Sequence of the second protein:
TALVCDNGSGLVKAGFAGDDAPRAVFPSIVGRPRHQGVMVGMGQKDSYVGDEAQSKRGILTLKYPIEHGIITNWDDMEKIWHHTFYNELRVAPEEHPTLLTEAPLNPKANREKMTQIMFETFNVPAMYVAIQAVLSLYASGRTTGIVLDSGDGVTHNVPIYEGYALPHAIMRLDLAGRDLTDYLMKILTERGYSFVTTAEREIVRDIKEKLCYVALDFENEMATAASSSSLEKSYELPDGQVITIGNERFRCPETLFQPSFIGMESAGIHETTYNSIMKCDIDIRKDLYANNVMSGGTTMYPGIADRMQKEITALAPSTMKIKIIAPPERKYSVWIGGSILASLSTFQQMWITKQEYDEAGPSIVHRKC

Contacts between the two chains:
Residue G199 in the second protein contacts residue A5 in the first protein (closest heavy-atom distance 3.9 Å).
Residue I250 in the second protein interacts with residue A5 in the first protein (closest heavy-atom distance 4.3 Å).
Residue S201 in the second protein is in contact with residue W3 in the first protein (closest heavy-atom distance 3.6 Å).
Residue G199 in the second protein interacts with residue W3 in the first protein (closest heavy-atom distance 3.2 Å).
Residue Q248 in the second protein interacts with residue A5 in the first protein (closest heavy-atom distance 3.2 Å).
Residue T196 in the second protein interacts with residue W3 in the first protein (closest heavy-atom distance 3.6 Å).
Residue L244 in the second protein contacts residue A5 in the first protein (closest heavy-atom distance 4.6 Å).
Residue Y200 in the second protein contacts residue W3 in the first protein (closest heavy-atom distance 4.6 Å).
Residue Y200 in the second protein interacts with residue A5 in the first protein (closest heavy-atom distance 3.6 Å).
Residue S201 in the second protein interacts with residue C7 in the first protein (closest heavy-atom distance 4.5 Å).

This data describes a binding interaction between two proteins.

Sequence of the first protein:
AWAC